Residue-level contacts at the interface:
Residue K96 in chain A is in contact with residue A119 in chain B (closest heavy-atom distance 4.9 Å).
Residue K96 in chain A contacts residue Q118 in chain B (closest heavy-atom distance 4.2 Å).

These two protein chains interact to form a complex.

Sequence of chain B:
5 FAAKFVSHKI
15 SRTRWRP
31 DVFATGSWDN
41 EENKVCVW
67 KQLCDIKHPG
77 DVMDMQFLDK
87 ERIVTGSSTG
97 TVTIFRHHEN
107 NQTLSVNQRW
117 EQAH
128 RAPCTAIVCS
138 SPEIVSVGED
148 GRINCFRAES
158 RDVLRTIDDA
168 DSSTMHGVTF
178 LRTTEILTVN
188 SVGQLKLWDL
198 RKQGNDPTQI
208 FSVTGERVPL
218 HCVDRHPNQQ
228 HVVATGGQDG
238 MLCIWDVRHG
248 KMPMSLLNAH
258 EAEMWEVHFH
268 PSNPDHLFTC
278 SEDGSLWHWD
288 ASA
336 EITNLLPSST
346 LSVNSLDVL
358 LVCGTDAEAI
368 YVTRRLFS

Sequence of chain A:
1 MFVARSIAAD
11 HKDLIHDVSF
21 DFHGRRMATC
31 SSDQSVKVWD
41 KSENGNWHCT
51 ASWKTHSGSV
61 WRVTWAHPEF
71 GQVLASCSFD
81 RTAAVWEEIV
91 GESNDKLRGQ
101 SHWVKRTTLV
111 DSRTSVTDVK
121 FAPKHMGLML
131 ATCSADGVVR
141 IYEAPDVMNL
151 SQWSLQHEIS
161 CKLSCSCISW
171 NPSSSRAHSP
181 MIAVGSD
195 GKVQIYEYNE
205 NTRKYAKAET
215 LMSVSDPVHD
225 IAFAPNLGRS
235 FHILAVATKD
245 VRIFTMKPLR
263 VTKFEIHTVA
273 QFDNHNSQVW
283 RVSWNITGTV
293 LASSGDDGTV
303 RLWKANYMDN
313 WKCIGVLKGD